This data describes a binding interaction between two proteins.

Sequence of chain B:
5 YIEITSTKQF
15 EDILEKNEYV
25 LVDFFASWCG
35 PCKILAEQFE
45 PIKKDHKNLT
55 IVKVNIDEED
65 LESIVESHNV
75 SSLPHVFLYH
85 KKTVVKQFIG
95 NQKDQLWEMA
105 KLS

Contacts between the two chains:
Residue T1310 in chain A is in contact with residue K97 in chain B (closest heavy-atom distance 3.7 Å).
Residue A1314 in chain A contacts residue K97 in chain B (closest heavy-atom distance 4.5 Å).
Residue K1306 in chain A is in contact with residue K37 in chain B (closest heavy-atom distance 3.0 Å).
Residue D1313 in chain A interacts with residue D98 in chain B (closest heavy-atom distance 3.8 Å).
Residue D1313 in chain A contacts residue K97 in chain B (closest heavy-atom distance 3.5 Å).
Residue N1307 in chain A is in contact with residue K37 in chain B (closest heavy-atom distance 3.7 Å).
Residue K1306 in chain A contacts residue C36 in chain B (closest heavy-atom distance 4.6 Å).

Sequence of chain A:
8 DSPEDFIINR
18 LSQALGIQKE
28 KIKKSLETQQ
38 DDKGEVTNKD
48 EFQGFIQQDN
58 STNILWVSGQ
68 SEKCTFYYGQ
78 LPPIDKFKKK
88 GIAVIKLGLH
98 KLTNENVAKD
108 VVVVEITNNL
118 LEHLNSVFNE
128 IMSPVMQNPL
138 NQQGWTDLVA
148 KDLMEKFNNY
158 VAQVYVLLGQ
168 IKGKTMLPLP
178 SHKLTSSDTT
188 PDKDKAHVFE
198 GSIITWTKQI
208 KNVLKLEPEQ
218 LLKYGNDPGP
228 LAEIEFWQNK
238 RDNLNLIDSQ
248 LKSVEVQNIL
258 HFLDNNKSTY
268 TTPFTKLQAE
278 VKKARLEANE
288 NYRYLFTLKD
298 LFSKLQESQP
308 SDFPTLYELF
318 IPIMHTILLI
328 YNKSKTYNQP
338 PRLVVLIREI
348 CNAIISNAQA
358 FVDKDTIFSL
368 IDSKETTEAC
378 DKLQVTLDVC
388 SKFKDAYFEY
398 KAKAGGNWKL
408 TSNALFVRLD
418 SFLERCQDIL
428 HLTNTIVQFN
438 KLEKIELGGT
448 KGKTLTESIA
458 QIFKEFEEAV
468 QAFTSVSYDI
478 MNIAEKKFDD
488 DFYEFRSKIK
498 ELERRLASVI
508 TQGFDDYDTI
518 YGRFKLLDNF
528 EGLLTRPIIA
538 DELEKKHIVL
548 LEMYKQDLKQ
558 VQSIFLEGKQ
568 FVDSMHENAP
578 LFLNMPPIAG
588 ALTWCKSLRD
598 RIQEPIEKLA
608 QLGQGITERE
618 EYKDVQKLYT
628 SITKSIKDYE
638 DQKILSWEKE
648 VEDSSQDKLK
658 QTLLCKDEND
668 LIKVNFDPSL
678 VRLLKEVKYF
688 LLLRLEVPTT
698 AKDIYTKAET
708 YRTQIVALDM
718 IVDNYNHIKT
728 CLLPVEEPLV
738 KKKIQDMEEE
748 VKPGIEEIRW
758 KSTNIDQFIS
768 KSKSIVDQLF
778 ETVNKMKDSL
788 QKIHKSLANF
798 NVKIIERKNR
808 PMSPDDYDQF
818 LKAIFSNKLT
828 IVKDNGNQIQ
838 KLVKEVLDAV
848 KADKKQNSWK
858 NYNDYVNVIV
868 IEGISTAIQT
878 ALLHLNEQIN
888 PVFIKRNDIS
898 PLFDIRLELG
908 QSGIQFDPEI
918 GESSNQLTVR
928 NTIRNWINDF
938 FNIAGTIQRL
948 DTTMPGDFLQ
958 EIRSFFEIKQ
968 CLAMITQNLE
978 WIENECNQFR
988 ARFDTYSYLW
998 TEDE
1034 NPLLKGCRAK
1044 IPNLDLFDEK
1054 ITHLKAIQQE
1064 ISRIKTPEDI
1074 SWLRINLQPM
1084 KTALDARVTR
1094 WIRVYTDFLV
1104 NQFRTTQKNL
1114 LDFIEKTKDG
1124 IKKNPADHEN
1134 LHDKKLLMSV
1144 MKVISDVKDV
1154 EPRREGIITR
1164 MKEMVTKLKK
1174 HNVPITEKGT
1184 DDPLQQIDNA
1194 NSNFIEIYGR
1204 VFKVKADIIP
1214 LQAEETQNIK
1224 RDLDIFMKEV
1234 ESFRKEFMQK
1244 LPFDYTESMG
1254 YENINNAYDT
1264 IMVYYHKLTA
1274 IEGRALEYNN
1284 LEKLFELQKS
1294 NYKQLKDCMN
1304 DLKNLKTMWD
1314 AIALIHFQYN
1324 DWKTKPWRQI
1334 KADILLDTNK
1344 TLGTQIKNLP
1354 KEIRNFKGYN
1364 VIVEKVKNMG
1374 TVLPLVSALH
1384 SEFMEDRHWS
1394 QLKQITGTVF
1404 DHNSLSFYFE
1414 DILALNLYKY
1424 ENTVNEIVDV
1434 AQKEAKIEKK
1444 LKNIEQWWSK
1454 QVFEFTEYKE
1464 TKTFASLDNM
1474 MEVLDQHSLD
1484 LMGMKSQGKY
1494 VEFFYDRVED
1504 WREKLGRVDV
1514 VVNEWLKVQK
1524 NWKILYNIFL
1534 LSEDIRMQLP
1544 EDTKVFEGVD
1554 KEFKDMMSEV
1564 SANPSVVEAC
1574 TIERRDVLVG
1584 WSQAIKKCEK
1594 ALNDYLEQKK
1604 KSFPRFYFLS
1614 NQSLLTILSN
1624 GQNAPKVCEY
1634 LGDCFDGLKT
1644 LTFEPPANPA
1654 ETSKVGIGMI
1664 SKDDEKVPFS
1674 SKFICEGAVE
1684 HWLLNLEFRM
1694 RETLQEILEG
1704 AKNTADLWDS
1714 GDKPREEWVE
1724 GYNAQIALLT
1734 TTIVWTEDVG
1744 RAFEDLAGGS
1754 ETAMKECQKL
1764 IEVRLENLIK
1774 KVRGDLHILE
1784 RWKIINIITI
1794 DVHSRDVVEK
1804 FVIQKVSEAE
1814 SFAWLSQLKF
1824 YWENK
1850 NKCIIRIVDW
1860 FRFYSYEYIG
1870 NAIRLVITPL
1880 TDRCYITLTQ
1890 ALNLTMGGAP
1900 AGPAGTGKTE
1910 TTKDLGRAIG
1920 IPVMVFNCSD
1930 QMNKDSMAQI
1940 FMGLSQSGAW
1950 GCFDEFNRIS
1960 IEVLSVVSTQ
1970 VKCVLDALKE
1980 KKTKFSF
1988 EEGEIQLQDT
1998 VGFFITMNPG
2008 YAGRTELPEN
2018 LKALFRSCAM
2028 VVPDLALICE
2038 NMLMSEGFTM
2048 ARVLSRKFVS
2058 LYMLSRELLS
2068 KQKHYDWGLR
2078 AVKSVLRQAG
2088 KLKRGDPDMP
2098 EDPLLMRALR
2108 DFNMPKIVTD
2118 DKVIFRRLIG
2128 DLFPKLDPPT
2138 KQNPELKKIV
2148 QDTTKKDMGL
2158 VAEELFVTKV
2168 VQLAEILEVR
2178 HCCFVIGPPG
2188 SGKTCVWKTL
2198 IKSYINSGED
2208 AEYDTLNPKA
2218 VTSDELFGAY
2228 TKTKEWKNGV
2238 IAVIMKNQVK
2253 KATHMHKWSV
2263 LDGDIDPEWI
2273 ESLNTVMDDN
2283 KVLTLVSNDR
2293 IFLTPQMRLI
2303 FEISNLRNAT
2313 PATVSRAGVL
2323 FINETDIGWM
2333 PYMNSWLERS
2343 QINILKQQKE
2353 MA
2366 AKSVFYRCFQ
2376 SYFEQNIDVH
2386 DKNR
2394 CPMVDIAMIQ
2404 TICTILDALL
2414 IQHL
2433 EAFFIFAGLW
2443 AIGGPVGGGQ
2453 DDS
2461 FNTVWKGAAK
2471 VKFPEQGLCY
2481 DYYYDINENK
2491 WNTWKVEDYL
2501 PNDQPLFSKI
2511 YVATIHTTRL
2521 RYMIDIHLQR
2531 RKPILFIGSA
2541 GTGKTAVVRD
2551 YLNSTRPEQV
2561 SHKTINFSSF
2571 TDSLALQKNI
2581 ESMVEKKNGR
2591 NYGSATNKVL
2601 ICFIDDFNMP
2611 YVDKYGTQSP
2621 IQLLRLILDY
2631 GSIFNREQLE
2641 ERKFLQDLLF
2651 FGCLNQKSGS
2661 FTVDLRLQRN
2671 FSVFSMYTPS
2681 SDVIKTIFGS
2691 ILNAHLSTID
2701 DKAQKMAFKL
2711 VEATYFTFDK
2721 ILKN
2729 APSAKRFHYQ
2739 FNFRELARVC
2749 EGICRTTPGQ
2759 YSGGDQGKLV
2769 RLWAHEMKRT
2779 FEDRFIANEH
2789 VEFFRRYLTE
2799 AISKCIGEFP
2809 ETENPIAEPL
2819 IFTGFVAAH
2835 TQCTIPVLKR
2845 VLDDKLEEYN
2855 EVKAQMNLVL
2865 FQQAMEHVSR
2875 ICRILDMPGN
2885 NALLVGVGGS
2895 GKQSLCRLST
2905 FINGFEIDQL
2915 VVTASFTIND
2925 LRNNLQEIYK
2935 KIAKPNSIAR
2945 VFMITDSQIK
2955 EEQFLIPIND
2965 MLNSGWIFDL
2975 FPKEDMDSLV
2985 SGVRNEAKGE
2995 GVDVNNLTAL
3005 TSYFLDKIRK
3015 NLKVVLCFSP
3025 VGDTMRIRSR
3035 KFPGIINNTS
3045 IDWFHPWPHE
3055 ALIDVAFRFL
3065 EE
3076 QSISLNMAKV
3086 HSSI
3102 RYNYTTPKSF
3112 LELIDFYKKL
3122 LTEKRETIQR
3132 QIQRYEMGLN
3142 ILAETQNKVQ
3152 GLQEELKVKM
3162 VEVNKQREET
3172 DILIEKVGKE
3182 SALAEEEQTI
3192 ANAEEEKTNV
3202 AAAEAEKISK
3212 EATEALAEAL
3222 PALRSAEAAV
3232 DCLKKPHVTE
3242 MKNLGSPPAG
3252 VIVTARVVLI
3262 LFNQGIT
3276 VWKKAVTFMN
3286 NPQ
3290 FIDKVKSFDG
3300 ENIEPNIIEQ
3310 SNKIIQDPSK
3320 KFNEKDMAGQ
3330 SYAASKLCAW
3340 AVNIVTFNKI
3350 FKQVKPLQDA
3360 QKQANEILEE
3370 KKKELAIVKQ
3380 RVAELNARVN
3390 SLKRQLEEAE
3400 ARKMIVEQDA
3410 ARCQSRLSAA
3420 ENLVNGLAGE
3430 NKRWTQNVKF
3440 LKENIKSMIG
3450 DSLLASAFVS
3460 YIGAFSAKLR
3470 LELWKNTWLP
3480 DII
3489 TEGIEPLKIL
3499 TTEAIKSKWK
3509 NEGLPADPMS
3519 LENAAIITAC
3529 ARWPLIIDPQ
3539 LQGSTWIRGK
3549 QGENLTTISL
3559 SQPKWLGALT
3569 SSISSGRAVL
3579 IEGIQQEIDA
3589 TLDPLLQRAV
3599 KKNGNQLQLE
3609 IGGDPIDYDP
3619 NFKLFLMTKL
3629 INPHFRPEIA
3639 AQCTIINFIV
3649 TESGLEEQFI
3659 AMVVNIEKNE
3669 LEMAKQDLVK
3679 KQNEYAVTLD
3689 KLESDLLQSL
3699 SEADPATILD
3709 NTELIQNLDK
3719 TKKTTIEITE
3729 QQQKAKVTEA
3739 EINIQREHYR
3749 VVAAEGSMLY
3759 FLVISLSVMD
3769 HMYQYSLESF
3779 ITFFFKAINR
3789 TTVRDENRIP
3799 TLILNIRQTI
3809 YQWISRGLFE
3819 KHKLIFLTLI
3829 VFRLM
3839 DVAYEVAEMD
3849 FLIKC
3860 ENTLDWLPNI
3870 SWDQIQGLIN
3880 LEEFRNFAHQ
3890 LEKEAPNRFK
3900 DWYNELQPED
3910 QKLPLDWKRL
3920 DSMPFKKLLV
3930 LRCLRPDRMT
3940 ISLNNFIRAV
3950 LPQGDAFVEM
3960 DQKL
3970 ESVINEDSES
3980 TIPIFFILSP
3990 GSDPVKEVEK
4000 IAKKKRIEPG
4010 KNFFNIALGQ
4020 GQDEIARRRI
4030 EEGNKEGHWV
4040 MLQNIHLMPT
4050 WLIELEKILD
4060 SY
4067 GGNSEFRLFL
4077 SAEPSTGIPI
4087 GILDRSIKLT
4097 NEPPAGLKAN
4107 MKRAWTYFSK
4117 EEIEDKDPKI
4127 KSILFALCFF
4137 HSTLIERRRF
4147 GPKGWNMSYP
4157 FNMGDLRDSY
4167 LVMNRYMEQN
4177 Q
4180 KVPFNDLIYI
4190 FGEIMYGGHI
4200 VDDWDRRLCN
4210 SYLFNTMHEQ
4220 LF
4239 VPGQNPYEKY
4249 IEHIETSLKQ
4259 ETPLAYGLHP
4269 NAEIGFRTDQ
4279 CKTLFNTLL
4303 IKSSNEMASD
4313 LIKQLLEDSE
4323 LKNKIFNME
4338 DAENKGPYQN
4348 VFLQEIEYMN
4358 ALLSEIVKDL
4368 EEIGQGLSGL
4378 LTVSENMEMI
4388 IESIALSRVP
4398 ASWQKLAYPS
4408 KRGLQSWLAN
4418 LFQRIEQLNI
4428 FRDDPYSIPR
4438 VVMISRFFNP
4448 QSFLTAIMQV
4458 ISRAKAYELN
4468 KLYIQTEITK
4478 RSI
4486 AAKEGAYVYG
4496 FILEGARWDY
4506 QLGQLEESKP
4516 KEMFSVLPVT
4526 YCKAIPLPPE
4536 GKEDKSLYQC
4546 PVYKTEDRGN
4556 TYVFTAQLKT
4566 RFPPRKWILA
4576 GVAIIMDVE